Sequence of the second protein:
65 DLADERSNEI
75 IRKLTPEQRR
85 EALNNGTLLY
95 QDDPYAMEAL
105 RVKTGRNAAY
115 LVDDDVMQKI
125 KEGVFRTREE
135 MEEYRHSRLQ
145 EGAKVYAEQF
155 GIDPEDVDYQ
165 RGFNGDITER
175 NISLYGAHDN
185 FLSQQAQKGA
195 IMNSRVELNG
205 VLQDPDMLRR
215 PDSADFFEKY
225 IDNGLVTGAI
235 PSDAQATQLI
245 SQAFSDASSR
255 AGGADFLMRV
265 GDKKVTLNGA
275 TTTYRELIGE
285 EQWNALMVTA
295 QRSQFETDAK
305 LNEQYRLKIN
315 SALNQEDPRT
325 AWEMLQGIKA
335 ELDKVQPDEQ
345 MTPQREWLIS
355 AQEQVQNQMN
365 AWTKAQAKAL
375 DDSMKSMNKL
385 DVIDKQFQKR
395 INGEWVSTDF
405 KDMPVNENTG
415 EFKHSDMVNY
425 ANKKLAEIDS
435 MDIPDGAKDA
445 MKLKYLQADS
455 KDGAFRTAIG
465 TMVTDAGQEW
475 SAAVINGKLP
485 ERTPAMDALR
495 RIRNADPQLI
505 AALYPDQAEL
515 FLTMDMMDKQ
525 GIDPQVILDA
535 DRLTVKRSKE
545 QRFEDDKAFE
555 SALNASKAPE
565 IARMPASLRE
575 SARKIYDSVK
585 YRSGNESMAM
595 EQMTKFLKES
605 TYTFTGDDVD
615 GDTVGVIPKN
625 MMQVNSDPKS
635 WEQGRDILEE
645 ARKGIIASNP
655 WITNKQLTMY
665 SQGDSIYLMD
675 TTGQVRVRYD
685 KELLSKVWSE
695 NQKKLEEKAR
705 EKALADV

Residue-level contacts at the interface:
Residue E335 in the second protein contacts residue M42 in the first protein (closest heavy-atom distance 3.1 Å).
Residue K312 in the second protein contacts residue R43 in the first protein (closest heavy-atom distance 3.7 Å).
Residue M328 in the second protein is in contact with residue T45 in the first protein (closest heavy-atom distance 3.7 Å).
Residue I332 in the second protein is in contact with residue R43 in the first protein (closest heavy-atom distance 4.4 Å).
Residue G331 in the second protein is in contact with residue R43 in the first protein (closest heavy-atom distance 4.7 Å).
Residue G331 in the second protein is in contact with residue M42 in the first protein (closest heavy-atom distance 3.8 Å).
Residue E335 in the second protein is in contact with residue R43 in the first protein (closest heavy-atom distance 3.2 Å).
Residue E335 in the second protein is in contact with residue I41 in the first protein (closest heavy-atom distance 3.9 Å).

Sequence of the first protein:
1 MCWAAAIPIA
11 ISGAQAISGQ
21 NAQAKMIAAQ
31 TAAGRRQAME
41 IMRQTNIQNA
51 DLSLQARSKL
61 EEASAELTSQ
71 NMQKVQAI

The following describes two proteins that form a bound complex.